Interface contacts:
Residue K253 in the second protein is in contact with residue F62 in the first protein (closest heavy-atom distance 3.2 Å).
Residue F416 in the second protein contacts residue I28 in the first protein (closest heavy-atom distance 3.8 Å).
Residue A424 in the second protein contacts residue V13 in the first protein (closest heavy-atom distance 3.5 Å).
Residue F246 in the second protein is in contact with residue N21 in the first protein (closest heavy-atom distance 3.8 Å).
Residue W6 in the second protein contacts residue W53 in the first protein (closest heavy-atom distance 3.8 Å).
Residue L394 in the second protein contacts residue I28 in the first protein (closest heavy-atom distance 3.8 Å).
Residue W7 in the second protein is in contact with residue W53 in the first protein (closest heavy-atom distance 3.6 Å).
Residue L413 in the second protein is in contact with residue K41 in the first protein (closest heavy-atom distance 3.8 Å).
Residue P233 in the second protein contacts residue K50 in the first protein (closest heavy-atom distance 3.8 Å).
Residue K412 in the second protein contacts residue W31 in the first protein (closest heavy-atom distance 3.3 Å).
Residue S391 in the second protein interacts with residue I27 in the first protein (closest heavy-atom distance 3.4 Å).
Residue S391 in the second protein contacts residue F62 in the first protein (closest heavy-atom distance 3.5 Å).
Residue H429 in the second protein interacts with residue T17 in the first protein (closest heavy-atom distance 3.5 Å).
Residue K431 in the second protein is in contact with residue A12 in the first protein (closest heavy-atom distance 2.8 Å).
Residue R386 in the second protein is in contact with residue Y22 in the first protein (closest heavy-atom distance 3.2 Å).
Residue K399 in the second protein is in contact with residue D61 in the first protein (closest heavy-atom distance 2.6 Å).
Residue N417 in the second protein is in contact with residue L15 in the first protein (closest heavy-atom distance 3.3 Å).
Residue L413 in the second protein contacts residue V37 in the first protein (closest heavy-atom distance 3.8 Å).
Residue N420 in the second protein contacts residue L15 in the first protein (closest heavy-atom distance 3.6 Å).
Residue I392 in the second protein interacts with residue F62 in the first protein (closest heavy-atom distance 3.8 Å).
Residue S391 in the second protein is in contact with residue I23 in the first protein (closest heavy-atom distance 3.4 Å).
Residue L394 in the second protein contacts residue I27 in the first protein (closest heavy-atom distance 3.8 Å).
Residue F246 in the second protein interacts with residue I23 in the first protein (closest heavy-atom distance 3.2 Å).
Residue F416 in the second protein interacts with residue I42 in the first protein (closest heavy-atom distance 3.6 Å).
Residue A249 in the second protein interacts with residue F62 in the first protein (closest heavy-atom distance 3.6 Å).
Residue R250 in the second protein is in contact with residue R26 in the first protein (closest heavy-atom distance 3.9 Å).
Residue F246 in the second protein interacts with residue Y22 in the first protein (closest heavy-atom distance 3.3 Å).
Residue R250 in the second protein is in contact with residue F60 in the first protein (closest heavy-atom distance 3.4 Å).
Residue M243 in the second protein interacts with residue W53 in the first protein (closest heavy-atom distance 3.5 Å).
Residue R250 in the second protein interacts with residue F62 in the first protein (closest heavy-atom distance 3.1 Å).
Residue A390 in the second protein interacts with residue Y22 in the first protein (closest heavy-atom distance 3.8 Å).
Residue K431 in the second protein contacts residue K11 in the first protein (closest heavy-atom distance 3.4 Å).
Residue S391 in the second protein is in contact with residue Y22 in the first protein (closest heavy-atom distance 3.2 Å).
Residue H429 in the second protein interacts with residue V13 in the first protein (closest heavy-atom distance 3.5 Å).
Residue D242 in the second protein is in contact with residue K50 in the first protein (closest heavy-atom distance 3.8 Å).
Residue R250 in the second protein is in contact with residue D61 in the first protein (closest heavy-atom distance 2.6 Å).
Residue Q430 in the second protein interacts with residue K11 in the first protein (closest heavy-atom distance 3.2 Å).
Residue T387 in the second protein interacts with residue Y22 in the first protein (closest heavy-atom distance 3.4 Å).
Residue L394 in the second protein contacts residue I23 in the first protein (closest heavy-atom distance 3.6 Å).
Residue W7 in the second protein interacts with residue P52 in the first protein (closest heavy-atom distance 3.6 Å).
Residue F246 in the second protein is in contact with residue P25 in the first protein (closest heavy-atom distance 3.6 Å).
Residue S432 in the second protein is in contact with residue K11 in the first protein (closest heavy-atom distance 3.7 Å).
Residue Y415 in the second protein contacts residue W31 in the first protein (closest heavy-atom distance 3.5 Å).
Residue E247 in the second protein interacts with residue R26 in the first protein (closest heavy-atom distance 2.6 Å).
Residue Q430 in the second protein is in contact with residue S14 in the first protein (closest heavy-atom distance 3.6 Å).
Residue S391 in the second protein is in contact with residue D24 in the first protein (closest heavy-atom distance 2.8 Å).
Residue H429 in the second protein is in contact with residue S18 in the first protein (closest heavy-atom distance 3.6 Å).
Residue D242 in the second protein is in contact with residue F51 in the first protein (closest heavy-atom distance 3.6 Å).
Residue F246 in the second protein is in contact with residue D24 in the first protein (closest heavy-atom distance 3.2 Å).
Residue A424 in the second protein interacts with residue S14 in the first protein (closest heavy-atom distance 3.2 Å).
Residue T421 in the second protein contacts residue L15 in the first protein (closest heavy-atom distance 3.6 Å).
Residue Q430 in the second protein interacts with residue A12 in the first protein (closest heavy-atom distance 3.1 Å).
Residue S234 in the second protein contacts residue K49 in the first protein (closest heavy-atom distance 3.3 Å).
Residue H429 in the second protein is in contact with residue S14 in the first protein (closest heavy-atom distance 2.9 Å).
Residue G239 in the second protein contacts residue W53 in the first protein (closest heavy-atom distance 3.6 Å).
Residue H429 in the second protein contacts residue Y22 in the first protein (closest heavy-atom distance 3.6 Å).
Residue N420 in the second protein contacts residue S18 in the first protein (closest heavy-atom distance 3.2 Å).
Residue K245 in the second protein interacts with residue N21 in the first protein (closest heavy-atom distance 3.0 Å).
Residue V423 in the second protein interacts with residue S18 in the first protein (closest heavy-atom distance 3.6 Å).
Residue F398 in the second protein is in contact with residue W31 in the first protein (closest heavy-atom distance 3.5 Å).

Sequence of the first protein:
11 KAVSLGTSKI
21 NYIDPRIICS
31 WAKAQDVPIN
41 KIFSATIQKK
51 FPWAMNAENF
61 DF

The following describes two proteins that form a bound complex.

Sequence of the second protein:
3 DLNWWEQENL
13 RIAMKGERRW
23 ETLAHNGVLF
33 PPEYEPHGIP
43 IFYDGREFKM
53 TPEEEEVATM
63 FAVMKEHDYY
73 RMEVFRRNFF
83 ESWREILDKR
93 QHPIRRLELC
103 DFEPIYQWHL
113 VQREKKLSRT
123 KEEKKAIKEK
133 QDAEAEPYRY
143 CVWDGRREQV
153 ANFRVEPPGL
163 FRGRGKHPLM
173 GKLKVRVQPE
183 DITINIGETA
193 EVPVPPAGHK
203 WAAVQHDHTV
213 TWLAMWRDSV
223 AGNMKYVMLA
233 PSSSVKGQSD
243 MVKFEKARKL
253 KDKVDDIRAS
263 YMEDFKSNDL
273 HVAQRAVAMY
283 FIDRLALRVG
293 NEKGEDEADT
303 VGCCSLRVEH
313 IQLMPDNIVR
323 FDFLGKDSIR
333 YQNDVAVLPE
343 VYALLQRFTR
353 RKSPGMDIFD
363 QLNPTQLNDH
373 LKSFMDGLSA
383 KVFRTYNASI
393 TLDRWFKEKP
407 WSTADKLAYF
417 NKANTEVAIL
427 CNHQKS